This data describes a binding interaction between two proteins.

Sequence of chain B:
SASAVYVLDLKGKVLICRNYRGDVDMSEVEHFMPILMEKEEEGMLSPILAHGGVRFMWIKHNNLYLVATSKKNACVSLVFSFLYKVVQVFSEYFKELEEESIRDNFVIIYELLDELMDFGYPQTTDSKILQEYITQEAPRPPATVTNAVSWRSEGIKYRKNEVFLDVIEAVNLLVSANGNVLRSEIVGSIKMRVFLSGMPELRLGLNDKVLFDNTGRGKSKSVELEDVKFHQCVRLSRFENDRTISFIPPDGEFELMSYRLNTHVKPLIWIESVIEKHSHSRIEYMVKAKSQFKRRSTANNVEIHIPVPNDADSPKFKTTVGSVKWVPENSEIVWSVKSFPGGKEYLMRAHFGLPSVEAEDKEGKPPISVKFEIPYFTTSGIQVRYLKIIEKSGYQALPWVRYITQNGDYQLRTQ

Sequence of chain A:
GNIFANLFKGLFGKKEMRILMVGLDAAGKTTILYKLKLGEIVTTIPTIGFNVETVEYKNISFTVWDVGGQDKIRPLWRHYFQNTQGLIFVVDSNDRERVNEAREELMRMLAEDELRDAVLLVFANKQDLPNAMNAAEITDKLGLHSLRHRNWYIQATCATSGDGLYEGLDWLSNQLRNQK

Interface contacts:
Residue M294 in chain B interacts with residue G50 in chain A (closest heavy-atom distance 3.2 Å).
Residue V295 in chain B interacts with residue G50 in chain A (closest heavy-atom distance 4.9 Å).
Residue K296 in chain B is in contact with residue G50 in chain A (closest heavy-atom distance 4.5 Å).
Residue V282 in chain B interacts with residue I49 in chain A (closest heavy-atom distance 3.7 Å).
Residue E280 in chain B interacts with residue G50 in chain A (closest heavy-atom distance 4.6 Å).
Residue V282 in chain B interacts with residue G50 in chain A (closest heavy-atom distance 4.6 Å).
Residue M294 in chain B contacts residue I49 in chain A (closest heavy-atom distance 3.8 Å).
Residue S281 in chain B interacts with residue I49 in chain A (closest heavy-atom distance 4.5 Å).
Residue E280 in chain B contacts residue I49 in chain A (closest heavy-atom distance 4.9 Å).